Contacts between the two chains:
Residue I442 in protein 1 contacts residue G8 in protein 2 (closest heavy-atom distance 4.1 Å).
Residue I442 in protein 1 is in contact with residue L6 in protein 2 (closest heavy-atom distance 3.3 Å).
Residue F441 in protein 1 interacts with residue D3 in protein 2 (closest heavy-atom distance 3.9 Å).
Residue T341 in protein 1 interacts with residue R89 in protein 2 (closest heavy-atom distance 3.8 Å).
Residue S445 in protein 1 interacts with residue S9 in protein 2 (closest heavy-atom distance 3.7 Å).
Residue F441 in protein 1 interacts with residue R4 in protein 2 (closest heavy-atom distance 3.1 Å).
Residue L260 in protein 1 is in contact with residue L85 in protein 2 (closest heavy-atom distance 4.0 Å).
Residue E257 in protein 1 contacts residue L97 in protein 2 (closest heavy-atom distance 4.2 Å).
Residue F441 in protein 1 interacts with residue L6 in protein 2 (closest heavy-atom distance 3.1 Å).
Residue V448 in protein 1 interacts with residue Y16 in protein 2 (closest heavy-atom distance 3.8 Å).
Residue Y261 in protein 1 contacts residue L94 in protein 2 (closest heavy-atom distance 3.2 Å).
Residue K337 in protein 1 interacts with residue M84 in protein 2 (closest heavy-atom distance 3.5 Å).
Residue A453 in protein 1 interacts with residue Y16 in protein 2 (closest heavy-atom distance 3.8 Å).
Residue S445 in protein 1 contacts residue R7 in protein 2 (closest heavy-atom distance 3.4 Å).
Residue Q460 in protein 1 contacts residue T18 in protein 2 (closest heavy-atom distance 4.0 Å).
Residue E443 in protein 1 is in contact with residue V5 in protein 2 (closest heavy-atom distance 3.5 Å).
Residue F456 in protein 1 interacts with residue Y16 in protein 2 (closest heavy-atom distance 3.5 Å).
Residue D283 in protein 1 contacts residue I105 in protein 2 (closest heavy-atom distance 3.9 Å).
Residue Y261 in protein 1 is in contact with residue I91 in protein 2 (closest heavy-atom distance 4.0 Å).
Residue S445 in protein 1 contacts residue G8 in protein 2 (closest heavy-atom distance 3.1 Å).
Residue Y261 in protein 1 interacts with residue W82 in protein 2 (closest heavy-atom distance 3.8 Å).
Residue E257 in protein 1 contacts residue L94 in protein 2 (closest heavy-atom distance 3.8 Å).
Residue W286 in protein 1 contacts residue I105 in protein 2 (closest heavy-atom distance 3.5 Å).
Residue E336 in protein 1 interacts with residue H81 in protein 2 (closest heavy-atom distance 3.1 Å).
Residue D444 in protein 1 contacts residue G8 in protein 2 (closest heavy-atom distance 4.0 Å).
Residue Y261 in protein 1 is in contact with residue L98 in protein 2 (closest heavy-atom distance 3.2 Å).
Residue K254 in protein 1 contacts residue L97 in protein 2 (closest heavy-atom distance 3.9 Å).
Residue F441 in protein 1 is in contact with residue V5 in protein 2 (closest heavy-atom distance 3.9 Å).
Residue V449 in protein 1 interacts with residue Y16 in protein 2 (closest heavy-atom distance 3.9 Å).
Residue V335 in protein 1 contacts residue H81 in protein 2 (closest heavy-atom distance 4.2 Å).
Residue F456 in protein 1 is in contact with residue E17 in protein 2 (closest heavy-atom distance 4.3 Å).
Residue D283 in protein 1 interacts with residue L102 in protein 2 (closest heavy-atom distance 3.4 Å).
Residue D452 in protein 1 is in contact with residue Y16 in protein 2 (closest heavy-atom distance 4.3 Å).
Residue E336 in protein 1 contacts residue R88 in protein 2 (closest heavy-atom distance 4.2 Å).
Residue E443 in protein 1 contacts residue L6 in protein 2 (closest heavy-atom distance 3.5 Å).
Residue D339 in protein 1 is in contact with residue R89 in protein 2 (closest heavy-atom distance 3.0 Å).
Residue L265 in protein 1 interacts with residue L98 in protein 2 (closest heavy-atom distance 4.1 Å).
Residue Q264 in protein 1 is in contact with residue W82 in protein 2 (closest heavy-atom distance 3.1 Å).
Residue A258 in protein 1 is in contact with residue R101 in protein 2 (closest heavy-atom distance 4.1 Å).
Residue L260 in protein 1 is in contact with residue H81 in protein 2 (closest heavy-atom distance 3.1 Å).
Residue Y261 in protein 1 interacts with residue E95 in protein 2 (closest heavy-atom distance 3.1 Å).
Residue D339 in protein 1 is in contact with residue R88 in protein 2 (closest heavy-atom distance 4.0 Å).
Residue E257 in protein 1 contacts residue L85 in protein 2 (closest heavy-atom distance 3.7 Å).
Residue L260 in protein 1 is in contact with residue W82 in protein 2 (closest heavy-atom distance 3.7 Å).
Residue K337 in protein 1 contacts residue R79 in protein 2 (closest heavy-atom distance 4.0 Å).
Residue E257 in protein 1 interacts with residue R88 in protein 2 (closest heavy-atom distance 2.9 Å).
Residue V448 in protein 1 interacts with residue V14 in protein 2 (closest heavy-atom distance 3.8 Å).
Residue K337 in protein 1 is in contact with residue E87 in protein 2 (closest heavy-atom distance 3.7 Å).
Residue E251 in protein 1 is in contact with residue R101 in protein 2 (closest heavy-atom distance 3.0 Å).
Residue I430 in protein 1 contacts residue A2 in protein 2 (closest heavy-atom distance 3.0 Å).
Residue I430 in protein 1 interacts with residue D3 in protein 2 (closest heavy-atom distance 3.8 Å).
Residue T485 in protein 1 is in contact with residue D23 in protein 2 (closest heavy-atom distance 4.2 Å).
Residue Y340 in protein 1 is in contact with residue L97 in protein 2 (closest heavy-atom distance 3.6 Å).
Residue A447 in protein 1 interacts with residue Y16 in protein 2 (closest heavy-atom distance 3.9 Å).
Residue E443 in protein 1 interacts with residue R7 in protein 2 (closest heavy-atom distance 3.1 Å).
Residue E443 in protein 1 interacts with residue G8 in protein 2 (closest heavy-atom distance 3.3 Å).
Residue R255 in protein 1 interacts with residue R101 in protein 2 (closest heavy-atom distance 3.1 Å).
Residue F338 in protein 1 is in contact with residue R88 in protein 2 (closest heavy-atom distance 2.6 Å).
Residue E336 in protein 1 contacts residue M84 in protein 2 (closest heavy-atom distance 3.8 Å).
Residue I256 in protein 1 is in contact with residue H81 in protein 2 (closest heavy-atom distance 4.1 Å).

Sequence of protein 1:
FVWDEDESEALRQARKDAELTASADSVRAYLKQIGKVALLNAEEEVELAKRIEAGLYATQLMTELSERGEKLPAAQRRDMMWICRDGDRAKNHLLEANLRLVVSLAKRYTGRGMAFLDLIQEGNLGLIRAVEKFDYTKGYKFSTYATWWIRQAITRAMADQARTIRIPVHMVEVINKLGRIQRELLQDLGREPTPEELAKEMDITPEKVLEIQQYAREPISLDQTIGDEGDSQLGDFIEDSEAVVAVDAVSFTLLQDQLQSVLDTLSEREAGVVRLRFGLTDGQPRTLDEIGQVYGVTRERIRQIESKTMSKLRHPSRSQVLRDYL

Sequence of protein 2:
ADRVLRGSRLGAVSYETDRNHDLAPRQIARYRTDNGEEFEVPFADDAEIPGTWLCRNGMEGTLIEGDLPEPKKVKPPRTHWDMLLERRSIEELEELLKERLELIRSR

These two protein chains interact to form a complex.